Residue-level contacts at the interface:
Residue R85 in protein 1 contacts residue L236 in protein 2 (closest heavy-atom distance 3.8 Å).
Residue L81 in protein 1 interacts with residue K74 in protein 2 (closest heavy-atom distance 3.7 Å).
Residue E89 in protein 1 interacts with residue L181 in protein 2 (closest heavy-atom distance 3.4 Å).
Residue R86 in protein 1 contacts residue R66 in protein 2 (closest heavy-atom distance 3.7 Å).
Residue R85 in protein 1 contacts residue D232 in protein 2 (closest heavy-atom distance 3.8 Å).
Residue H728 in protein 1 is in contact with residue D213 in protein 2 (closest heavy-atom distance 3.4 Å).
Residue R85 in protein 1 is in contact with residue N233 in protein 2 (closest heavy-atom distance 2.9 Å).
Residue F78 in protein 1 interacts with residue I71 in protein 2 (closest heavy-atom distance 3.6 Å).
Residue I737 in protein 1 is in contact with residue F205 in protein 2 (closest heavy-atom distance 3.5 Å).
Residue R731 in protein 1 interacts with residue E217 in protein 2 (closest heavy-atom distance 3.2 Å).
Residue N183 in protein 1 is in contact with residue K221 in protein 2 (closest heavy-atom distance 2.7 Å).
Residue H728 in protein 1 contacts residue A210 in protein 2 (closest heavy-atom distance 3.2 Å).
Residue D90 in protein 1 interacts with residue K55 in protein 2 (closest heavy-atom distance 2.8 Å).
Residue R731 in protein 1 interacts with residue D213 in protein 2 (closest heavy-atom distance 3.5 Å).
Residue N142 in protein 1 contacts residue E23 in protein 2 (closest heavy-atom distance 3.6 Å).
Residue S95 in protein 1 contacts residue L225 in protein 2 (closest heavy-atom distance 3.9 Å).
Residue T92 in protein 1 interacts with residue L225 in protein 2 (closest heavy-atom distance 3.8 Å).
Residue S143 in protein 1 contacts residue E23 in protein 2 (closest heavy-atom distance 3.7 Å).
Residue S727 in protein 1 is in contact with residue D213 in protein 2 (closest heavy-atom distance 2.6 Å).
Residue S96 in protein 1 interacts with residue D222 in protein 2 (closest heavy-atom distance 2.5 Å).
Residue N142 in protein 1 interacts with residue Q21 in protein 2 (closest heavy-atom distance 3.6 Å).
Residue S745 in protein 1 is in contact with residue I209 in protein 2 (closest heavy-atom distance 3.3 Å).
Residue T140 in protein 1 contacts residue E23 in protein 2 (closest heavy-atom distance 2.7 Å).
Residue R731 in protein 1 is in contact with residue Y220 in protein 2 (closest heavy-atom distance 2.7 Å).
Residue A735 in protein 1 is in contact with residue Y220 in protein 2 (closest heavy-atom distance 3.8 Å).
Residue R86 in protein 1 interacts with residue R62 in protein 2 (closest heavy-atom distance 3.5 Å).
Residue R731 in protein 1 contacts residue L215 in protein 2 (closest heavy-atom distance 2.6 Å).
Residue L81 in protein 1 interacts with residue S70 in protein 2 (closest heavy-atom distance 3.8 Å).
Residue R731 in protein 1 contacts residue L212 in protein 2 (closest heavy-atom distance 3.0 Å).
Residue I737 in protein 1 contacts residue I209 in protein 2 (closest heavy-atom distance 3.7 Å).
Residue Y155 in protein 1 contacts residue Q228 in protein 2 (closest heavy-atom distance 3.7 Å).
Residue F78 in protein 1 interacts with residue K74 in protein 2 (closest heavy-atom distance 3.4 Å).
Residue G87 in protein 1 contacts residue V185 in protein 2 (closest heavy-atom distance 3.7 Å).
Residue S96 in protein 1 contacts residue L225 in protein 2 (closest heavy-atom distance 3.6 Å).
Residue S745 in protein 1 is in contact with residue A210 in protein 2 (closest heavy-atom distance 3.2 Å).
Residue R152 in protein 1 is in contact with residue L229 in protein 2 (closest heavy-atom distance 3.6 Å).
Residue Y93 in protein 1 interacts with residue N48 in protein 2 (closest heavy-atom distance 3.5 Å).
Residue G153 in protein 1 is in contact with residue D232 in protein 2 (closest heavy-atom distance 3.9 Å).
Residue L81 in protein 1 contacts residue I67 in protein 2 (closest heavy-atom distance 3.7 Å).
Residue D672 in protein 1 contacts residue R231 in protein 2 (closest heavy-atom distance 3.4 Å).
Residue K80 in protein 1 contacts residue K74 in protein 2 (closest heavy-atom distance 2.6 Å).
Residue R731 in protein 1 is in contact with residue S216 in protein 2 (closest heavy-atom distance 3.9 Å).
Residue E89 in protein 1 interacts with residue N182 in protein 2 (closest heavy-atom distance 2.8 Å).
Residue S96 in protein 1 contacts residue K221 in protein 2 (closest heavy-atom distance 3.4 Å).
Residue R85 in protein 1 contacts residue L229 in protein 2 (closest heavy-atom distance 3.8 Å).
Residue T92 in protein 1 is in contact with residue D222 in protein 2 (closest heavy-atom distance 3.7 Å).
Residue T92 in protein 1 contacts residue L229 in protein 2 (closest heavy-atom distance 3.4 Å).
Residue A732 in protein 1 is in contact with residue L212 in protein 2 (closest heavy-atom distance 4.0 Å).
Residue E89 in protein 1 contacts residue G178 in protein 2 (closest heavy-atom distance 3.4 Å).
Residue G87 in protein 1 interacts with residue N233 in protein 2 (closest heavy-atom distance 3.0 Å).
Residue I737 in protein 1 contacts residue M227 in protein 2 (closest heavy-atom distance 3.9 Å).
Residue S741 in protein 1 is in contact with residue I209 in protein 2 (closest heavy-atom distance 4.0 Å).
Residue G87 in protein 1 interacts with residue L181 in protein 2 (closest heavy-atom distance 3.2 Å).
Residue T92 in protein 1 interacts with residue I226 in protein 2 (closest heavy-atom distance 3.6 Å).
Residue E89 in protein 1 interacts with residue K129 in protein 2 (closest heavy-atom distance 3.6 Å).
Residue H728 in protein 1 interacts with residue I209 in protein 2 (closest heavy-atom distance 3.3 Å).
Residue N185 in protein 1 is in contact with residue Y220 in protein 2 (closest heavy-atom distance 3.2 Å).
Residue C736 in protein 1 is in contact with residue R231 in protein 2 (closest heavy-atom distance 3.7 Å).
Residue Q97 in protein 1 interacts with residue D222 in protein 2 (closest heavy-atom distance 3.2 Å).
Residue G734 in protein 1 interacts with residue Y220 in protein 2 (closest heavy-atom distance 3.6 Å).

Sequence of protein 2:
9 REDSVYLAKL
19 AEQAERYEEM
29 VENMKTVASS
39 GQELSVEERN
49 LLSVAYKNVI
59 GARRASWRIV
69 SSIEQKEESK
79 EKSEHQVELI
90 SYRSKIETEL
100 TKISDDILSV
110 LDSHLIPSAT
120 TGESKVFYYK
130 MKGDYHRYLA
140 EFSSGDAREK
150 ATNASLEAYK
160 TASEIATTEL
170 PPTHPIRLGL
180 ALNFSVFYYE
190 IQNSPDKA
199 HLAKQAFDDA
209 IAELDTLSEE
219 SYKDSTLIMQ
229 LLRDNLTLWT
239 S

Sequence of protein 1:
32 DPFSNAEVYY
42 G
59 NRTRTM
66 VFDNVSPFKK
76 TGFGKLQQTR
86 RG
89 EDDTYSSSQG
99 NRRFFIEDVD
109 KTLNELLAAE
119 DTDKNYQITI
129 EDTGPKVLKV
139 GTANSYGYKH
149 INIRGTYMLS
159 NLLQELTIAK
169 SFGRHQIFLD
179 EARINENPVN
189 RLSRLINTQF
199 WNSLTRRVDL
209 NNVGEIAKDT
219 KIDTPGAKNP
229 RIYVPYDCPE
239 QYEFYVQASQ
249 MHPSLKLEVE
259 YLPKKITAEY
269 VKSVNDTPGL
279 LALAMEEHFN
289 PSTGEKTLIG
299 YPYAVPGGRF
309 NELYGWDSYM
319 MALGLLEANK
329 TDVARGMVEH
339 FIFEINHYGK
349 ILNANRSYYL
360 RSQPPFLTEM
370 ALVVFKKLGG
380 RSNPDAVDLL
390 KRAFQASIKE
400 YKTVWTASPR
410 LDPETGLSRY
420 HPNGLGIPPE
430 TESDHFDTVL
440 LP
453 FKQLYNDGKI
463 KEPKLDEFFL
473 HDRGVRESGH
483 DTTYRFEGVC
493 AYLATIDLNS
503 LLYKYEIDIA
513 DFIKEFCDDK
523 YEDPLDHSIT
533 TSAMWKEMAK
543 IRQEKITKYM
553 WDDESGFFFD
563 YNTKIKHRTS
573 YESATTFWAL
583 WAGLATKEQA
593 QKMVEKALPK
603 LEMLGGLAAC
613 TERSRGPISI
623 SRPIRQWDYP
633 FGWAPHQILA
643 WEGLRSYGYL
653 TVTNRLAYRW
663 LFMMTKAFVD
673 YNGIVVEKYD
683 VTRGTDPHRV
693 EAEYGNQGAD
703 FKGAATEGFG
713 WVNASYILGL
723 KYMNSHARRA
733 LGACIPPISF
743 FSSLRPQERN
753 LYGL

These two protein chains interact to form a complex.